Residue-level contacts at the interface:
Residue S183 in protein 2 is in contact with residue K15 in protein 1 (closest heavy-atom distance 3.9 Å).
Residue S183 in protein 2 contacts residue E14 in protein 1 (closest heavy-atom distance 3.1 Å).

Sequence of protein 1:
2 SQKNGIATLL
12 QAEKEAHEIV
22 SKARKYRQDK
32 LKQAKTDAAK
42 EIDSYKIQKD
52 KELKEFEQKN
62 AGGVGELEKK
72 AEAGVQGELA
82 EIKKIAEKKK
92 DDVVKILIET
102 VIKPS

Sequence of protein 2:
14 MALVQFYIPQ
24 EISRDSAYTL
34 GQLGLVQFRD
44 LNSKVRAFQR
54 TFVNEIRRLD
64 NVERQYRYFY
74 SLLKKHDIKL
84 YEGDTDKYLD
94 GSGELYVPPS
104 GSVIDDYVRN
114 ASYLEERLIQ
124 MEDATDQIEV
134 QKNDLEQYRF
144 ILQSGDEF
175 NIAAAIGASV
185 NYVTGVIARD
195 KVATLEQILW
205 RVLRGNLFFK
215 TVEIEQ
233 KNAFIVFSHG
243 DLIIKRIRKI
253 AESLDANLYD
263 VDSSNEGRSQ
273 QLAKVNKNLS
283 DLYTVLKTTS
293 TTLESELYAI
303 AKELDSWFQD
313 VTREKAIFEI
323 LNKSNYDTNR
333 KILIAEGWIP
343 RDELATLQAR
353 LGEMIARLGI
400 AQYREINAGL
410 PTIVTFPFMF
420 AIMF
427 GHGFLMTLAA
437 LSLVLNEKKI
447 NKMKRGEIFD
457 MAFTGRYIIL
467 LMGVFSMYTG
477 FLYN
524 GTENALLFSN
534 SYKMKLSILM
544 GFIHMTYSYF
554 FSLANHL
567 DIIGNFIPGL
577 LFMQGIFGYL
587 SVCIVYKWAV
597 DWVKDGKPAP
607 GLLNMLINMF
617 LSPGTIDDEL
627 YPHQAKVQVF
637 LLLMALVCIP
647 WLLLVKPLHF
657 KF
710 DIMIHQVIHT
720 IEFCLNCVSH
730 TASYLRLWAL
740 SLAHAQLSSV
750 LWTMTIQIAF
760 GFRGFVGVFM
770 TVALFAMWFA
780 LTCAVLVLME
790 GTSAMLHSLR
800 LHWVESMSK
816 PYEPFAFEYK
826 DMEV

This data describes a binding interaction between two proteins.